Interface contacts:
Residue R256 in the second protein contacts residue K47 in the first protein (closest heavy-atom distance 3.2 Å).
Residue Q252 in the second protein contacts residue K47 in the first protein (closest heavy-atom distance 3.9 Å).
Residue M425 in the second protein is in contact with residue N53 in the first protein (closest heavy-atom distance 4.5 Å).
Residue Q261 in the second protein interacts with residue A51 in the first protein (closest heavy-atom distance 4.9 Å).
Residue V257 in the second protein is in contact with residue K47 in the first protein (closest heavy-atom distance 4.7 Å).

These two protein chains interact to form a complex.

Sequence of the first protein:
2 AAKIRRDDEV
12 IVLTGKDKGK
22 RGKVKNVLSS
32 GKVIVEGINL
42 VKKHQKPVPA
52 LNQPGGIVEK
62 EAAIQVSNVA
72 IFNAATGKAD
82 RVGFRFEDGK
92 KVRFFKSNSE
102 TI

Sequence of the second protein:
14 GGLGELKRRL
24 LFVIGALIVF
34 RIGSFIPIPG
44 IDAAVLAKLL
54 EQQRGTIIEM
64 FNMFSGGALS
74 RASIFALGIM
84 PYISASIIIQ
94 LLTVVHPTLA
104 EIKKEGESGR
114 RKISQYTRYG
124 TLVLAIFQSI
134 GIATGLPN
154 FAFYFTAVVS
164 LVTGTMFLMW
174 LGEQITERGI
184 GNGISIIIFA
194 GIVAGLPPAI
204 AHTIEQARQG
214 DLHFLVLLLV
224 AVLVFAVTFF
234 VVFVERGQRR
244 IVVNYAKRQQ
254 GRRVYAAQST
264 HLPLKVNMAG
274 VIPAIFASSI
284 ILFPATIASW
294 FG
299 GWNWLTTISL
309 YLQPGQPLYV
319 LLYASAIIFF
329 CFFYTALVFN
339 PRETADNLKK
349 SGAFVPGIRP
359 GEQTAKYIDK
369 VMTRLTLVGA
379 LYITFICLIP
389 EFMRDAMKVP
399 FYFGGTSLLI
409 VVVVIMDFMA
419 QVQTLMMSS